The following describes two proteins that form a bound complex.

Sequence of protein 2:
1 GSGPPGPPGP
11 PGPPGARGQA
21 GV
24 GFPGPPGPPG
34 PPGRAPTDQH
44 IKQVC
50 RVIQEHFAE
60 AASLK

Sequence of protein 1:
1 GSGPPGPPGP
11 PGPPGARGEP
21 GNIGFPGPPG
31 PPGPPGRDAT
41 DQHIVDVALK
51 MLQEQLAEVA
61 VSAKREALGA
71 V

Contacts between the two chains:
Residue G30 in protein 1 contacts residue G30 in protein 2 (closest heavy-atom distance 3.1 Å).
Residue G18 in protein 1 interacts with residue A16 in protein 2 (closest heavy-atom distance 2.8 Å).
Residue G33 in protein 1 is in contact with residue G33 in protein 2 (closest heavy-atom distance 3.2 Å).
Residue L49 in protein 1 is in contact with residue V51 in protein 2 (closest heavy-atom distance 3.7 Å).
Residue A16 in protein 1 interacts with residue G15 in protein 2 (closest heavy-atom distance 3.5 Å).
Residue P28 in protein 1 is in contact with residue G27 in protein 2 (closest heavy-atom distance 3.3 Å).
Residue G12 in protein 1 contacts residue P10 in protein 2 (closest heavy-atom distance 2.9 Å).
Residue G12 in protein 1 contacts residue G12 in protein 2 (closest heavy-atom distance 3.0 Å).
Residue H43 in protein 1 is in contact with residue P39 in protein 2 (closest heavy-atom distance 3.7 Å).
Residue P35 in protein 1 interacts with residue P34 in protein 2 (closest heavy-atom distance 3.4 Å).
Residue P5 in protein 1 is in contact with residue P4 in protein 2 (closest heavy-atom distance 3.2 Å).
Residue G15 in protein 1 contacts residue G15 in protein 2 (closest heavy-atom distance 3.1 Å).
Residue A39 in protein 1 interacts with residue R37 in protein 2 (closest heavy-atom distance 3.0 Å).
Residue P8 in protein 1 contacts residue P7 in protein 2 (closest heavy-atom distance 3.3 Å).
Residue P13 in protein 1 interacts with residue G12 in protein 2 (closest heavy-atom distance 3.4 Å).
Residue G6 in protein 1 contacts residue G6 in protein 2 (closest heavy-atom distance 3.0 Å).
Residue G9 in protein 1 interacts with residue P7 in protein 2 (closest heavy-atom distance 3.0 Å).
Residue G9 in protein 1 interacts with residue G9 in protein 2 (closest heavy-atom distance 3.1 Å).
Residue P29 in protein 1 interacts with residue P28 in protein 2 (closest heavy-atom distance 3.3 Å).
Residue G27 in protein 1 interacts with residue G27 in protein 2 (closest heavy-atom distance 3.2 Å).
Residue N22 in protein 1 is in contact with residue G21 in protein 2 (closest heavy-atom distance 3.7 Å).
Residue G21 in protein 1 is in contact with residue G21 in protein 2 (closest heavy-atom distance 3.4 Å).
Residue D38 in protein 1 contacts residue R37 in protein 2 (closest heavy-atom distance 2.6 Å).
Residue G30 in protein 1 contacts residue P28 in protein 2 (closest heavy-atom distance 3.0 Å).
Residue G6 in protein 1 interacts with residue P4 in protein 2 (closest heavy-atom distance 2.9 Å).
Residue G36 in protein 1 interacts with residue G36 in protein 2 (closest heavy-atom distance 3.3 Å).
Residue L49 in protein 1 contacts residue H55 in protein 2 (closest heavy-atom distance 3.6 Å).
Residue G3 in protein 1 is in contact with residue S2 in protein 2 (closest heavy-atom distance 3.2 Å).
Residue G27 in protein 1 is in contact with residue F25 in protein 2 (closest heavy-atom distance 2.9 Å).
Residue P10 in protein 1 contacts residue G9 in protein 2 (closest heavy-atom distance 3.4 Å).
Residue P26 in protein 1 is in contact with residue F25 in protein 2 (closest heavy-atom distance 3.4 Å).
Residue D41 in protein 1 contacts residue H43 in protein 2 (closest heavy-atom distance 2.5 Å).
Residue P7 in protein 1 interacts with residue G6 in protein 2 (closest heavy-atom distance 3.4 Å).
Residue G21 in protein 1 interacts with residue Q19 in protein 2 (closest heavy-atom distance 2.7 Å).
Residue D41 in protein 1 is in contact with residue V47 in protein 2 (closest heavy-atom distance 3.7 Å).
Residue G15 in protein 1 contacts residue P13 in protein 2 (closest heavy-atom distance 3.0 Å).
Residue S2 in protein 1 interacts with residue G3 in protein 2 (closest heavy-atom distance 3.4 Å).
Residue P20 in protein 1 is in contact with residue Q19 in protein 2 (closest heavy-atom distance 3.2 Å).
Residue G24 in protein 1 interacts with residue V22 in protein 2 (closest heavy-atom distance 2.9 Å).
Residue G3 in protein 1 is in contact with residue G3 in protein 2 (closest heavy-atom distance 3.4 Å).
Residue D38 in protein 1 contacts residue G36 in protein 2 (closest heavy-atom distance 3.5 Å).
Residue G18 in protein 1 is in contact with residue G18 in protein 2 (closest heavy-atom distance 3.3 Å).
Residue P14 in protein 1 is in contact with residue P13 in protein 2 (closest heavy-atom distance 3.3 Å).
Residue P34 in protein 1 contacts residue G33 in protein 2 (closest heavy-atom distance 3.4 Å).
Residue I44 in protein 1 interacts with residue V47 in protein 2 (closest heavy-atom distance 3.5 Å).
Residue G33 in protein 1 contacts residue P31 in protein 2 (closest heavy-atom distance 2.9 Å).
Residue V45 in protein 1 is in contact with residue R50 in protein 2 (closest heavy-atom distance 3.7 Å).
Residue P32 in protein 1 interacts with residue P31 in protein 2 (closest heavy-atom distance 3.2 Å).
Residue S2 in protein 1 contacts residue P4 in protein 2 (closest heavy-atom distance 3.6 Å).
Residue R17 in protein 1 interacts with residue R17 in protein 2 (closest heavy-atom distance 3.4 Å).
Residue V45 in protein 1 contacts residue V47 in protein 2 (closest heavy-atom distance 3.7 Å).
Residue P11 in protein 1 is in contact with residue P10 in protein 2 (closest heavy-atom distance 3.3 Å).
Residue P31 in protein 1 interacts with residue G30 in protein 2 (closest heavy-atom distance 3.3 Å).
Residue R17 in protein 1 interacts with residue A16 in protein 2 (closest heavy-atom distance 3.4 Å).
Residue G24 in protein 1 interacts with residue G24 in protein 2 (closest heavy-atom distance 3.4 Å).
Residue F25 in protein 1 is in contact with residue G24 in protein 2 (closest heavy-atom distance 3.5 Å).
Residue G6 in protein 1 contacts residue P7 in protein 2 (closest heavy-atom distance 3.7 Å).
Residue E19 in protein 1 contacts residue G18 in protein 2 (closest heavy-atom distance 3.4 Å).
Residue G36 in protein 1 interacts with residue P34 in protein 2 (closest heavy-atom distance 2.8 Å).
Residue R37 in protein 1 contacts residue G36 in protein 2 (closest heavy-atom distance 3.5 Å).